Contacts between the two chains:
Residue K31 in the second protein contacts residue I32 in the first protein (closest heavy-atom distance 3.9 Å).
Residue L49 in the second protein contacts residue K52 in the first protein (closest heavy-atom distance 4.1 Å).
Residue L59 in the second protein interacts with residue Q60 in the first protein (closest heavy-atom distance 3.9 Å).
Residue L55 in the second protein contacts residue I56 in the first protein (closest heavy-atom distance 3.7 Å).
Residue D39 in the second protein is in contact with residue R38 in the first protein (closest heavy-atom distance 3.1 Å).
Residue I56 in the second protein is in contact with residue L59 in the first protein (closest heavy-atom distance 3.9 Å).
Residue I42 in the second protein interacts with residue L41 in the first protein (closest heavy-atom distance 3.9 Å).
Residue Q60 in the second protein interacts with residue L59 in the first protein (closest heavy-atom distance 3.9 Å).
Residue L35 in the second protein contacts residue E34 in the first protein (closest heavy-atom distance 3.7 Å).
Residue L41 in the second protein contacts residue I42 in the first protein (closest heavy-atom distance 4.0 Å).
Residue I42 in the second protein is in contact with residue I42 in the first protein (closest heavy-atom distance 3.6 Å).
Residue K31 in the second protein contacts residue L28 in the first protein (closest heavy-atom distance 3.9 Å).
Residue Y66 in the second protein interacts with residue Y66 in the first protein (closest heavy-atom distance 3.5 Å).
Residue L63 in the second protein is in contact with residue L59 in the first protein (closest heavy-atom distance 3.8 Å).
Residue L59 in the second protein is in contact with residue I56 in the first protein (closest heavy-atom distance 3.9 Å).
Residue E62 in the second protein contacts residue L63 in the first protein (closest heavy-atom distance 3.8 Å).
Residue D53 in the second protein interacts with residue K52 in the first protein (closest heavy-atom distance 3.0 Å).
Residue L21 in the second protein interacts with residue L24 in the first protein (closest heavy-atom distance 3.3 Å).
Residue Y66 in the second protein interacts with residue R67 in the first protein (closest heavy-atom distance 3.0 Å).
Residue R67 in the second protein contacts residue Y66 in the first protein (closest heavy-atom distance 2.7 Å).
Residue R38 in the second protein contacts residue D39 in the first protein (closest heavy-atom distance 2.7 Å).
Residue R67 in the second protein is in contact with residue E62 in the first protein (closest heavy-atom distance 2.9 Å).
Residue E34 in the second protein is in contact with residue L35 in the first protein (closest heavy-atom distance 3.5 Å).
Residue L59 in the second protein is in contact with residue L59 in the first protein (closest heavy-atom distance 3.9 Å).
Residue L24 in the second protein interacts with residue L21 in the first protein (closest heavy-atom distance 3.8 Å).
Residue L28 in the second protein is in contact with residue L24 in the first protein (closest heavy-atom distance 4.0 Å).
Residue K31 in the second protein contacts residue K31 in the first protein (closest heavy-atom distance 3.8 Å).
Residue I56 in the second protein contacts residue I56 in the first protein (closest heavy-atom distance 3.6 Å).
Residue L49 in the second protein interacts with residue L49 in the first protein (closest heavy-atom distance 3.5 Å).
Residue K52 in the second protein contacts residue I56 in the first protein (closest heavy-atom distance 3.9 Å).
Residue R38 in the second protein is in contact with residue R38 in the first protein (closest heavy-atom distance 3.9 Å).
Residue L28 in the second protein interacts with residue K31 in the first protein (closest heavy-atom distance 3.6 Å).
Residue I42 in the second protein contacts residue L45 in the first protein (closest heavy-atom distance 4.0 Å).
Residue K52 in the second protein contacts residue L49 in the first protein (closest heavy-atom distance 4.0 Å).
Residue K31 in the second protein interacts with residue L35 in the first protein (closest heavy-atom distance 3.9 Å).
Residue L24 in the second protein contacts residue L28 in the first protein (closest heavy-atom distance 4.0 Å).
Residue L49 in the second protein interacts with residue L45 in the first protein (closest heavy-atom distance 3.8 Å).
Residue L24 in the second protein interacts with residue Q25 in the first protein (closest heavy-atom distance 4.0 Å).
Residue L35 in the second protein contacts residue L35 in the first protein (closest heavy-atom distance 3.8 Å).
Residue L63 in the second protein contacts residue L63 in the first protein (closest heavy-atom distance 3.7 Å).
Residue L35 in the second protein contacts residue K31 in the first protein (closest heavy-atom distance 3.6 Å).
Residue R38 in the second protein contacts residue L35 in the first protein (closest heavy-atom distance 3.4 Å).
Residue A27 in the second protein contacts residue L28 in the first protein (closest heavy-atom distance 3.8 Å).
Residue L63 in the second protein is in contact with residue Y66 in the first protein (closest heavy-atom distance 3.7 Å).
Residue L45 in the second protein is in contact with residue L45 in the first protein (closest heavy-atom distance 3.9 Å).
Residue K52 in the second protein interacts with residue K52 in the first protein (closest heavy-atom distance 4.0 Å).
Residue L45 in the second protein interacts with residue E46 in the first protein (closest heavy-atom distance 4.1 Å).
Residue E48 in the second protein contacts residue L49 in the first protein (closest heavy-atom distance 3.4 Å).
Residue Q25 in the second protein is in contact with residue L24 in the first protein (closest heavy-atom distance 3.9 Å).
Residue L45 in the second protein contacts residue L49 in the first protein (closest heavy-atom distance 3.5 Å).
Residue K52 in the second protein interacts with residue D53 in the first protein (closest heavy-atom distance 3.0 Å).
Residue L21 in the second protein interacts with residue L21 in the first protein (closest heavy-atom distance 4.1 Å).
Residue L28 in the second protein interacts with residue L28 in the first protein (closest heavy-atom distance 3.8 Å).
Residue I42 in the second protein interacts with residue R38 in the first protein (closest heavy-atom distance 3.9 Å).
Residue E46 in the second protein interacts with residue L45 in the first protein (closest heavy-atom distance 3.9 Å).
Residue L28 in the second protein is in contact with residue A27 in the first protein (closest heavy-atom distance 3.7 Å).
Residue R38 in the second protein contacts residue I42 in the first protein (closest heavy-atom distance 3.5 Å).
Residue L49 in the second protein contacts residue E48 in the first protein (closest heavy-atom distance 3.9 Å).
Residue I56 in the second protein interacts with residue K52 in the first protein (closest heavy-atom distance 4.0 Å).
Residue L63 in the second protein is in contact with residue E62 in the first protein (closest heavy-atom distance 4.0 Å).

These two protein chains interact to form a complex.

Sequence of the second protein:
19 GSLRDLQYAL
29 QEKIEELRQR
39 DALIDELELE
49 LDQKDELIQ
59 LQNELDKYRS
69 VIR

Sequence of the first protein:
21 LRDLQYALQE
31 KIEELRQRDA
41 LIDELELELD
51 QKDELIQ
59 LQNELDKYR